These two protein chains interact to form a complex.

Sequence of the first protein:
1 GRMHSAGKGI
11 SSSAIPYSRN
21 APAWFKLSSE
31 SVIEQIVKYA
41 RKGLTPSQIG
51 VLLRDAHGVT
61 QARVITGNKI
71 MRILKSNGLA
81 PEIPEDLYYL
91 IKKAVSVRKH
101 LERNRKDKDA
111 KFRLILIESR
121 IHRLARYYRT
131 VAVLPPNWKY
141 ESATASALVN

Interface contacts:
Residue K150 in the second protein contacts residue A132 in the first protein (closest heavy-atom distance 4.6 Å).
Residue Q151 in the second protein is in contact with residue P136 in the first protein (closest heavy-atom distance 4.6 Å).

Sequence of the second protein:
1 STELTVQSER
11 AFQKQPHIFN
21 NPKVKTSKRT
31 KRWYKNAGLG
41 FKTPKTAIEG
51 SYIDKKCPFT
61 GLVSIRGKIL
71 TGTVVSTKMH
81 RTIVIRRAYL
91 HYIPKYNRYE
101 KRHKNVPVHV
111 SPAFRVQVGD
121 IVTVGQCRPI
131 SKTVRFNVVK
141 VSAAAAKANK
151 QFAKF